Sequence of chain B:
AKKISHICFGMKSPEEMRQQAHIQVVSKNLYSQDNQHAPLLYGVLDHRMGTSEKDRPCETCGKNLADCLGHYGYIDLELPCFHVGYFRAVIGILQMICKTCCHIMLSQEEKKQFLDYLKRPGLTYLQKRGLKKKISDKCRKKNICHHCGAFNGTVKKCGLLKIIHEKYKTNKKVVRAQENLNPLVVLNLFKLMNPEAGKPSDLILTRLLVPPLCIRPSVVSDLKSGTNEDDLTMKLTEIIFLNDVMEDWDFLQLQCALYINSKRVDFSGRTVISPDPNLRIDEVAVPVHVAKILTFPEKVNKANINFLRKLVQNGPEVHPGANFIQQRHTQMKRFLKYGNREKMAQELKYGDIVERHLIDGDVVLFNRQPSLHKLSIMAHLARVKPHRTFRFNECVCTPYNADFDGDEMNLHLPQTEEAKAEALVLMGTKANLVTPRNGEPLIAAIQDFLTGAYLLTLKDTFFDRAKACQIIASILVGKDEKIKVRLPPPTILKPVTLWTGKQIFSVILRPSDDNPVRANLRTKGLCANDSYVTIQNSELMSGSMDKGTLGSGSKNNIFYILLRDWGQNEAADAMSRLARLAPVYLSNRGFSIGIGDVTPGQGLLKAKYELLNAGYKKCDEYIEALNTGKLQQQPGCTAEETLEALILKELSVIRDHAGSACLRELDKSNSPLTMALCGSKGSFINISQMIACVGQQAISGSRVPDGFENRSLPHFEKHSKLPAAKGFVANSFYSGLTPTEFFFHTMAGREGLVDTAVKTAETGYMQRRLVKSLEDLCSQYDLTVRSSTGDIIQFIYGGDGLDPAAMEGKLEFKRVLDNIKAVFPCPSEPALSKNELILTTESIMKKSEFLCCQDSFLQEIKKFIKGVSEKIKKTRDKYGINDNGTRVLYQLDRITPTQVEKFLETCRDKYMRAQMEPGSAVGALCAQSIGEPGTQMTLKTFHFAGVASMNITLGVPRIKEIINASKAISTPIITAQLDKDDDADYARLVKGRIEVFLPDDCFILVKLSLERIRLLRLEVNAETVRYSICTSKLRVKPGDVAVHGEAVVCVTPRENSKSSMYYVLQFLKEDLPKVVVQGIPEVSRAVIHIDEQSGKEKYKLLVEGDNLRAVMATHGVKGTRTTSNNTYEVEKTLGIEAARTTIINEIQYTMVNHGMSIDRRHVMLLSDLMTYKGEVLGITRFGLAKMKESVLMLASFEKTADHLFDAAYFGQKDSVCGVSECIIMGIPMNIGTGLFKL

Interface contacts:
Residue T1246 in chain B is in contact with residue H142 in chain A (closest heavy-atom distance 3.2 Å).
Residue E1261 in chain B is in contact with residue R207 in chain A (closest heavy-atom distance 3.0 Å).
Residue A1262 in chain B interacts with residue V145 in chain A (closest heavy-atom distance 3.5 Å).
Residue K1312 in chain B is in contact with residue R172 in chain A (closest heavy-atom distance 3.4 Å).
Residue Y1296 in chain B interacts with residue P171 in chain A (closest heavy-atom distance 3.3 Å).
Residue D896 in chain B interacts with residue Q169 in chain A (closest heavy-atom distance 3.1 Å).
Residue F900 in chain B contacts residue L170 in chain A (closest heavy-atom distance 3.5 Å).
Residue V1235 in chain B interacts with residue I137 in chain A (closest heavy-atom distance 3.2 Å).
Residue K1297 in chain B contacts residue I173 in chain A (closest heavy-atom distance 3.4 Å).
Residue K1297 in chain B is in contact with residue Q174 in chain A (closest heavy-atom distance 3.0 Å).
Residue G1243 in chain B is in contact with residue H142 in chain A (closest heavy-atom distance 3.4 Å).
Residue M1236 in chain B interacts with residue E134 in chain A (closest heavy-atom distance 3.6 Å).
Residue E1255 in chain B is in contact with residue D177 in chain A (closest heavy-atom distance 2.9 Å).
Residue G895 in chain B contacts residue Q169 in chain A (closest heavy-atom distance 2.7 Å).
Residue M1311 in chain B contacts residue R172 in chain A (closest heavy-atom distance 3.6 Å).
Residue K1256 in chain B interacts with residue P178 in chain A (closest heavy-atom distance 3.6 Å).
Residue T889 in chain B contacts residue Y163 in chain A (closest heavy-atom distance 3.5 Å).
Residue E1261 in chain B contacts residue I193 in chain A (closest heavy-atom distance 3.4 Å).
Residue K1256 in chain B is in contact with residue G176 in chain A (closest heavy-atom distance 2.4 Å).
Residue I1260 in chain B is in contact with residue I173 in chain A (closest heavy-atom distance 3.6 Å).
Residue F900 in chain B is in contact with residue Y206 in chain A (closest heavy-atom distance 3.4 Å).
Residue I1260 in chain B contacts residue D177 in chain A (closest heavy-atom distance 3.5 Å).
Residue I1260 in chain B contacts residue V179 in chain A (closest heavy-atom distance 3.5 Å).
Residue F965 in chain B interacts with residue Y163 in chain A (closest heavy-atom distance 3.3 Å).
Residue M1236 in chain B interacts with residue I137 in chain A (closest heavy-atom distance 3.7 Å).
Residue T894 in chain B contacts residue Q169 in chain A (closest heavy-atom distance 2.8 Å).
Residue M1236 in chain B contacts residue L135 in chain A (closest heavy-atom distance 3.2 Å).
Residue R1233 in chain B contacts residue E134 in chain A (closest heavy-atom distance 3.7 Å).
Residue A1262 in chain B is in contact with residue L144 in chain A (closest heavy-atom distance 3.7 Å).
Residue E1261 in chain B interacts with residue R195 in chain A (closest heavy-atom distance 3.2 Å).
Residue T1244 in chain B interacts with residue H142 in chain A (closest heavy-atom distance 2.8 Å).
Residue F900 in chain B contacts residue T205 in chain A (closest heavy-atom distance 3.5 Å).
Residue F900 in chain B is in contact with residue Y163 in chain A (closest heavy-atom distance 3.7 Å).
Residue I969 in chain B interacts with residue A200 in chain A (closest heavy-atom distance 3.6 Å).
Residue L1258 in chain B interacts with residue H142 in chain A (closest heavy-atom distance 3.4 Å).
Residue K1312 in chain B is in contact with residue L170 in chain A (closest heavy-atom distance 2.4 Å).
Residue G903 in chain B is in contact with residue Y203 in chain A (closest heavy-atom distance 2.9 Å).
Residue I897 in chain B contacts residue P171 in chain A (closest heavy-atom distance 3.3 Å).
Residue H1239 in chain B contacts residue Y8 in chain A (closest heavy-atom distance 3.1 Å).
Residue E1299 in chain B contacts residue G176 in chain A (closest heavy-atom distance 3.2 Å).
Residue R891 in chain B interacts with residue Y163 in chain A (closest heavy-atom distance 3.8 Å).
Residue G1259 in chain B interacts with residue I139 in chain A (closest heavy-atom distance 3.3 Å).
Residue G1298 in chain B interacts with residue R172 in chain A (closest heavy-atom distance 2.9 Å).
Residue G904 in chain B is in contact with residue Y203 in chain A (closest heavy-atom distance 3.5 Å).
Residue R891 in chain B interacts with residue K164 in chain A (closest heavy-atom distance 2.6 Å).
Residue R1264 in chain B contacts residue R207 in chain A (closest heavy-atom distance 3.0 Å).
Residue E1299 in chain B is in contact with residue D177 in chain A (closest heavy-atom distance 2.6 Å).
Residue I897 in chain B is in contact with residue Q169 in chain A (closest heavy-atom distance 2.9 Å).
Residue D905 in chain B interacts with residue T199 in chain A (closest heavy-atom distance 3.2 Å).
Residue G1259 in chain B is in contact with residue V179 in chain A (closest heavy-atom distance 3.6 Å).
Residue K1256 in chain B contacts residue D177 in chain A (closest heavy-atom distance 3.8 Å).
Residue K1312 in chain B contacts residue P171 in chain A (closest heavy-atom distance 3.2 Å).
Residue T1257 in chain B is in contact with residue I139 in chain A (closest heavy-atom distance 3.3 Å).
Residue E1261 in chain B contacts residue P146 in chain A (closest heavy-atom distance 3.2 Å).
Residue G895 in chain B is in contact with residue L165 in chain A (closest heavy-atom distance 3.7 Å).
Residue R891 in chain B contacts residue L165 in chain A (closest heavy-atom distance 3.2 Å).
Residue Y1296 in chain B contacts residue R172 in chain A (closest heavy-atom distance 2.8 Å).
Residue K1297 in chain B contacts residue R172 in chain A (closest heavy-atom distance 2.9 Å).
Residue E1299 in chain B contacts residue Q174 in chain A (closest heavy-atom distance 3.5 Å).
Residue I897 in chain B contacts residue L165 in chain A (closest heavy-atom distance 3.5 Å).

Sequence of chain A:
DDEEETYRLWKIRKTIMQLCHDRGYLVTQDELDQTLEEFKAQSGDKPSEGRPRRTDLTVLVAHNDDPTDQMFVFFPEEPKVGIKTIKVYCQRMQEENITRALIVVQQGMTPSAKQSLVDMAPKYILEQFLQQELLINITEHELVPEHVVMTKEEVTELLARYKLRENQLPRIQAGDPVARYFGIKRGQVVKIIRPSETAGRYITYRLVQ

These two protein chains interact to form a complex.